Contacts between the two chains:
Residue I338 in the second protein is in contact with residue M161 in the first protein (closest heavy-atom distance 4.1 Å).
Residue Q287 in the second protein interacts with residue A122 in the first protein (closest heavy-atom distance 4.1 Å).
Residue K259 in the second protein interacts with residue I80 in the first protein (closest heavy-atom distance 4.2 Å).
Residue E279 in the second protein is in contact with residue D169 in the first protein (closest heavy-atom distance 3.9 Å).
Residue H331 in the second protein interacts with residue D169 in the first protein (closest heavy-atom distance 3.0 Å).
Residue V335 in the second protein contacts residue G79 in the first protein (closest heavy-atom distance 2.5 Å).
Residue K259 in the second protein is in contact with residue G79 in the first protein (closest heavy-atom distance 4.4 Å).
Residue S333 in the second protein contacts residue Q165 in the first protein (closest heavy-atom distance 2.9 Å).
Residue Y257 in the second protein interacts with residue Y257 in the first protein (closest heavy-atom distance 2.6 Å).
Residue H331 in the second protein interacts with residue Q27 in the first protein (closest heavy-atom distance 4.1 Å).
Residue T206 in the second protein contacts residue Q165 in the first protein (closest heavy-atom distance 3.3 Å).
Residue S333 in the second protein is in contact with residue V164 in the first protein (closest heavy-atom distance 4.1 Å).
Residue T337 in the second protein interacts with residue P81 in the first protein (closest heavy-atom distance 3.7 Å).
Residue I276 in the second protein interacts with residue G54 in the first protein (closest heavy-atom distance 4.3 Å).
Residue S336 in the second protein interacts with residue M161 in the first protein (closest heavy-atom distance 3.4 Å).
Residue V335 in the second protein contacts residue V164 in the first protein (closest heavy-atom distance 3.9 Å).
Residue A280 in the second protein contacts residue F56 in the first protein (closest heavy-atom distance 3.1 Å).
Residue P339 in the second protein interacts with residue M161 in the first protein (closest heavy-atom distance 3.8 Å).
Residue I276 in the second protein is in contact with residue Q27 in the first protein (closest heavy-atom distance 4.2 Å).
Residue T337 in the second protein contacts residue T84 in the first protein (closest heavy-atom distance 3.6 Å).
Residue V335 in the second protein is in contact with residue P81 in the first protein (closest heavy-atom distance 3.6 Å).
Residue N277 in the second protein contacts residue N55 in the first protein (closest heavy-atom distance 2.3 Å).
Residue E279 in the second protein contacts residue F56 in the first protein (closest heavy-atom distance 3.5 Å).
Residue P282 in the second protein is in contact with residue L21 in the first protein (closest heavy-atom distance 4.2 Å).
Residue G205 in the second protein is in contact with residue D163 in the first protein (closest heavy-atom distance 4.0 Å).
Residue E290 in the second protein is in contact with residue E82 in the first protein (closest heavy-atom distance 3.2 Å).
Residue S336 in the second protein contacts residue P81 in the first protein (closest heavy-atom distance 3.8 Å).
Residue F288 in the second protein is in contact with residue K121 in the first protein (closest heavy-atom distance 4.4 Å).
Residue Q204 in the second protein is in contact with residue Q162 in the first protein (closest heavy-atom distance 2.9 Å).
Residue Q287 in the second protein is in contact with residue K121 in the first protein (closest heavy-atom distance 2.3 Å).
Residue H331 in the second protein is in contact with residue T77 in the first protein (closest heavy-atom distance 3.9 Å).
Residue D332 in the second protein is in contact with residue V78 in the first protein (closest heavy-atom distance 3.7 Å).
Residue T206 in the second protein is in contact with residue D163 in the first protein (closest heavy-atom distance 4.5 Å).
Residue N277 in the second protein is in contact with residue F56 in the first protein (closest heavy-atom distance 4.1 Å).
Residue R208 in the second protein contacts residue K29 in the first protein (closest heavy-atom distance 3.6 Å).
Residue K259 in the second protein is in contact with residue P81 in the first protein (closest heavy-atom distance 4.2 Å).
Residue Y257 in the second protein contacts residue N83 in the first protein (closest heavy-atom distance 3.2 Å).
Residue H283 in the second protein interacts with residue K24 in the first protein (closest heavy-atom distance 4.3 Å).
Residue F281 in the second protein interacts with residue L21 in the first protein (closest heavy-atom distance 3.6 Å).
Residue D332 in the second protein contacts residue T77 in the first protein (closest heavy-atom distance 3.2 Å).
Residue Q204 in the second protein is in contact with residue M161 in the first protein (closest heavy-atom distance 3.0 Å).
Residue E279 in the second protein contacts residue Q27 in the first protein (closest heavy-atom distance 3.0 Å).
Residue H331 in the second protein interacts with residue T167 in the first protein (closest heavy-atom distance 2.8 Å).
Residue D332 in the second protein contacts residue G79 in the first protein (closest heavy-atom distance 3.9 Å).
Residue Y257 in the second protein interacts with residue P81 in the first protein (closest heavy-atom distance 3.5 Å).
Residue T261 in the second protein contacts residue T77 in the first protein (closest heavy-atom distance 3.5 Å).
Residue P282 in the second protein contacts residue R57 in the first protein (closest heavy-atom distance 4.3 Å).
Residue D332 in the second protein contacts residue T167 in the first protein (closest heavy-atom distance 4.3 Å).
Residue I276 in the second protein contacts residue F56 in the first protein (closest heavy-atom distance 3.4 Å).
Residue T337 in the second protein contacts residue M161 in the first protein (closest heavy-atom distance 4.1 Å).
Residue T337 in the second protein interacts with residue N83 in the first protein (closest heavy-atom distance 2.8 Å).
Residue S336 in the second protein contacts residue P160 in the first protein (closest heavy-atom distance 3.7 Å).
Residue E82 in the second protein contacts residue E82 in the first protein (closest heavy-atom distance 4.5 Å).
Residue A280 in the second protein contacts residue R57 in the first protein (closest heavy-atom distance 3.3 Å).
Residue H283 in the second protein is in contact with residue L21 in the first protein (closest heavy-atom distance 4.1 Å).
Residue D332 in the second protein interacts with residue Q165 in the first protein (closest heavy-atom distance 3.8 Å).
Residue V335 in the second protein contacts residue I80 in the first protein (closest heavy-atom distance 3.8 Å).
Residue Q287 in the second protein interacts with residue T77 in the first protein (closest heavy-atom distance 4.5 Å).
Residue A280 in the second protein contacts residue L21 in the first protein (closest heavy-atom distance 4.2 Å).
Residue E279 in the second protein is in contact with residue K24 in the first protein (closest heavy-atom distance 3.4 Å).

These two protein chains interact to form a complex.

Sequence of the second protein:
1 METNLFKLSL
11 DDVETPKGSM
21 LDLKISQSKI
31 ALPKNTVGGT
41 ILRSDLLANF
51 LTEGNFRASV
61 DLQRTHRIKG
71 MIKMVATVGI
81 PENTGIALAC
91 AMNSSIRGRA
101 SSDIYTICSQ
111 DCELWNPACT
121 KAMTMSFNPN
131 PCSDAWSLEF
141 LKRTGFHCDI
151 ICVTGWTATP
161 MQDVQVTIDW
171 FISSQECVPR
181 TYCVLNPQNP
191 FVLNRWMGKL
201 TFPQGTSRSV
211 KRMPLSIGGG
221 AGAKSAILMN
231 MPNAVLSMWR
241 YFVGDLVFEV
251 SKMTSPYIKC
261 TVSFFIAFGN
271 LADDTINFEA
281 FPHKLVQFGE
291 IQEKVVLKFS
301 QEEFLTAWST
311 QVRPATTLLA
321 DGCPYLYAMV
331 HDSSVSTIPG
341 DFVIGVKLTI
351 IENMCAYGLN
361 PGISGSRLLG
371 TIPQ

Sequence of the first protein:
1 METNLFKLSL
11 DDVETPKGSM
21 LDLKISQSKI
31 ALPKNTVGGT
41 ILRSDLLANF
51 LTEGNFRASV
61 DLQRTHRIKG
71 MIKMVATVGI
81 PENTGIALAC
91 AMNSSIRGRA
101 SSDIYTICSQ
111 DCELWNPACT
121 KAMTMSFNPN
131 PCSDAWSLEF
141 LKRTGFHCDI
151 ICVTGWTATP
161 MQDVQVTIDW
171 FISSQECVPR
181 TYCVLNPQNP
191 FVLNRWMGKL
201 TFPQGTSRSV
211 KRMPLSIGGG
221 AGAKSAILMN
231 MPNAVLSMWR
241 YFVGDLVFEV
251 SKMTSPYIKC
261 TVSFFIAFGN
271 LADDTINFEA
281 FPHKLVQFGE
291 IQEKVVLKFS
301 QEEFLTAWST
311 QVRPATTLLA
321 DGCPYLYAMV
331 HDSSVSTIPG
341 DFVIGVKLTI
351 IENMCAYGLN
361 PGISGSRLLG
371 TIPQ